Residue-level contacts at the interface:
Residue I39 in the first protein is in contact with residue W26 in the second protein (closest heavy-atom distance 3.9 Å).
Residue I32 in the first protein is in contact with residue A18 in the second protein (closest heavy-atom distance 4.8 Å).
Residue I39 in the first protein is in contact with residue A25 in the second protein (closest heavy-atom distance 4.7 Å).
Residue M28 in the first protein interacts with residue Q15 in the second protein (closest heavy-atom distance 4.1 Å).
Residue Y24 in the first protein contacts residue F11 in the second protein (closest heavy-atom distance 3.7 Å).
Residue S50 in the first protein interacts with residue K44 in the second protein (closest heavy-atom distance 3.8 Å).
Residue M21 in the first protein contacts residue F11 in the second protein (closest heavy-atom distance 4.5 Å).
Residue I32 in the first protein interacts with residue I22 in the second protein (closest heavy-atom distance 4.5 Å).
Residue A27 in the first protein contacts residue Q15 in the second protein (closest heavy-atom distance 3.8 Å).
Residue F42 in the first protein interacts with residue W26 in the second protein (closest heavy-atom distance 4.2 Å).
Residue S50 in the first protein contacts residue K40 in the second protein (closest heavy-atom distance 2.7 Å).
Residue S50 in the first protein contacts residue I37 in the second protein (closest heavy-atom distance 4.2 Å).
Residue S50 in the first protein is in contact with residue L41 in the second protein (closest heavy-atom distance 3.2 Å).
Residue T46 in the first protein interacts with residue K40 in the second protein (closest heavy-atom distance 4.3 Å).
Residue M28 in the first protein interacts with residue F11 in the second protein (closest heavy-atom distance 3.6 Å).
Residue A25 in the first protein interacts with residue F11 in the second protein (closest heavy-atom distance 4.2 Å).
Residue V31 in the first protein interacts with residue Q15 in the second protein (closest heavy-atom distance 4.5 Å).
Residue M28 in the first protein interacts with residue L14 in the second protein (closest heavy-atom distance 3.7 Å).
Residue A35 in the first protein is in contact with residue I22 in the second protein (closest heavy-atom distance 3.6 Å).
Residue T46 in the first protein interacts with residue V33 in the second protein (closest heavy-atom distance 4.0 Å).
Residue S47 in the first protein contacts residue K40 in the second protein (closest heavy-atom distance 4.1 Å).
Residue F42 in the first protein is in contact with residue V33 in the second protein (closest heavy-atom distance 3.9 Å).
Residue F42 in the first protein interacts with residue V29 in the second protein (closest heavy-atom distance 3.9 Å).
Residue T46 in the first protein interacts with residue I37 in the second protein (closest heavy-atom distance 3.6 Å).
Residue M21 in the first protein interacts with residue A7 in the second protein (closest heavy-atom distance 4.8 Å).
Residue I39 in the first protein contacts residue V29 in the second protein (closest heavy-atom distance 4.2 Å).
Residue G38 in the first protein interacts with residue W26 in the second protein (closest heavy-atom distance 4.0 Å).
Residue K43 in the first protein is in contact with residue V33 in the second protein (closest heavy-atom distance 4.4 Å).
Residue V31 in the first protein contacts residue I22 in the second protein (closest heavy-atom distance 4.3 Å).
Residue Y24 in the first protein interacts with residue K8 in the second protein (closest heavy-atom distance 3.5 Å).
Residue S47 in the first protein interacts with residue I37 in the second protein (closest heavy-atom distance 4.5 Å).
Residue V31 in the first protein is in contact with residue T19 in the second protein (closest heavy-atom distance 4.9 Å).
Residue A35 in the first protein contacts residue W26 in the second protein (closest heavy-atom distance 4.7 Å).
Residue K43 in the first protein interacts with residue V29 in the second protein (closest heavy-atom distance 4.9 Å).
Residue Y24 in the first protein interacts with residue A7 in the second protein (closest heavy-atom distance 4.9 Å).

This data describes a binding interaction between two proteins.

Sequence of the first protein:
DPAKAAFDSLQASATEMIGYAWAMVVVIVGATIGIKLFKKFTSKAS

Sequence of the second protein:
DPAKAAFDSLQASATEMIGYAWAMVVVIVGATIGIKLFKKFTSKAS